Residue-level contacts at the interface:
Residue L37 in protein 1 contacts residue I42 in protein 2 (closest heavy-atom distance 4.8 Å).
Residue K40 in protein 1 is in contact with residue L41 in protein 2 (closest heavy-atom distance 4.2 Å).
Residue R19 in protein 1 contacts residue L20 in protein 2 (closest heavy-atom distance 3.7 Å).
Residue L37 in protein 1 interacts with residue L37 in protein 2 (closest heavy-atom distance 4.0 Å).
Residue R33 in protein 1 interacts with residue E38 in protein 2 (closest heavy-atom distance 2.8 Å).
Residue Y13 in protein 1 interacts with residue Y13 in protein 2 (closest heavy-atom distance 4.5 Å).
Residue H6 in protein 1 is in contact with residue S5 in protein 2 (closest heavy-atom distance 3.3 Å).
Residue I34 in protein 1 interacts with residue L37 in protein 2 (closest heavy-atom distance 4.2 Å).
Residue L20 in protein 1 interacts with residue S23 in protein 2 (closest heavy-atom distance 4.1 Å).
Residue E26 in protein 1 contacts residue E24 in protein 2 (closest heavy-atom distance 4.3 Å).
Residue E24 in protein 1 is in contact with residue S23 in protein 2 (closest heavy-atom distance 4.0 Å).
Residue L37 in protein 1 contacts residue E38 in protein 2 (closest heavy-atom distance 4.0 Å).
Residue R33 in protein 1 is in contact with residue I42 in protein 2 (closest heavy-atom distance 4.2 Å).
Residue H6 in protein 1 interacts with residue H6 in protein 2 (closest heavy-atom distance 4.2 Å).
Residue L20 in protein 1 contacts residue I16 in protein 2 (closest heavy-atom distance 4.1 Å).
Residue N27 in protein 1 interacts with residue L30 in protein 2 (closest heavy-atom distance 3.2 Å).
Residue L41 in protein 1 contacts residue K40 in protein 2 (closest heavy-atom distance 3.2 Å).
Residue L20 in protein 1 is in contact with residue L20 in protein 2 (closest heavy-atom distance 3.8 Å).
Residue I34 in protein 1 contacts residue I34 in protein 2 (closest heavy-atom distance 3.4 Å).
Residue Y13 in protein 1 is in contact with residue L9 in protein 2 (closest heavy-atom distance 3.9 Å).
Residue L41 in protein 1 contacts residue L37 in protein 2 (closest heavy-atom distance 3.6 Å).
Residue L9 in protein 1 is in contact with residue L9 in protein 2 (closest heavy-atom distance 3.5 Å).
Residue K17 in protein 1 contacts residue I16 in protein 2 (closest heavy-atom distance 4.3 Å).
Residue E26 in protein 1 interacts with residue K31 in protein 2 (closest heavy-atom distance 3.1 Å).
Residue I16 in protein 1 interacts with residue Y13 in protein 2 (closest heavy-atom distance 3.5 Å).
Residue L9 in protein 1 interacts with residue H6 in protein 2 (closest heavy-atom distance 3.6 Å).
Residue S23 in protein 1 contacts residue S23 in protein 2 (closest heavy-atom distance 2.7 Å).
Residue S23 in protein 1 interacts with residue L20 in protein 2 (closest heavy-atom distance 4.0 Å).
Residue E38 in protein 1 is in contact with residue L37 in protein 2 (closest heavy-atom distance 4.1 Å).
Residue L30 in protein 1 contacts residue K31 in protein 2 (closest heavy-atom distance 4.0 Å).
Residue L30 in protein 1 contacts residue N27 in protein 2 (closest heavy-atom distance 3.6 Å).
Residue V10 in protein 1 contacts residue L9 in protein 2 (closest heavy-atom distance 3.6 Å).
Residue S5 in protein 1 interacts with residue H6 in protein 2 (closest heavy-atom distance 3.2 Å).
Residue L30 in protein 1 interacts with residue I34 in protein 2 (closest heavy-atom distance 3.6 Å).
Residue E24 in protein 1 interacts with residue R19 in protein 2 (closest heavy-atom distance 4.0 Å).
Residue L37 in protein 1 interacts with residue I34 in protein 2 (closest heavy-atom distance 4.2 Å).
Residue I34 in protein 1 is in contact with residue L30 in protein 2 (closest heavy-atom distance 3.7 Å).
Residue S2 in protein 1 is in contact with residue E1 in protein 2 (closest heavy-atom distance 4.6 Å).
Residue I34 in protein 1 is in contact with residue R33 in protein 2 (closest heavy-atom distance 3.9 Å).
Residue N27 in protein 1 is in contact with residue S23 in protein 2 (closest heavy-atom distance 4.5 Å).
Residue I16 in protein 1 contacts residue K17 in protein 2 (closest heavy-atom distance 4.0 Å).
Residue L30 in protein 1 interacts with residue L30 in protein 2 (closest heavy-atom distance 3.9 Å).
Residue K31 in protein 1 contacts residue E26 in protein 2 (closest heavy-atom distance 3.0 Å).
Residue L37 in protein 1 is in contact with residue L41 in protein 2 (closest heavy-atom distance 3.5 Å).
Residue S23 in protein 1 is in contact with residue N27 in protein 2 (closest heavy-atom distance 3.0 Å).
Residue I16 in protein 1 contacts residue I16 in protein 2 (closest heavy-atom distance 3.9 Å).
Residue L9 in protein 1 contacts residue V10 in protein 2 (closest heavy-atom distance 3.5 Å).
Residue Y13 in protein 1 is in contact with residue I16 in protein 2 (closest heavy-atom distance 3.4 Å).
Residue S23 in protein 1 is in contact with residue E24 in protein 2 (closest heavy-atom distance 2.4 Å).
Residue N27 in protein 1 interacts with residue N27 in protein 2 (closest heavy-atom distance 2.7 Å).
Residue E26 in protein 1 contacts residue N27 in protein 2 (closest heavy-atom distance 3.5 Å).
Residue L41 in protein 1 contacts residue L41 in protein 2 (closest heavy-atom distance 4.6 Å).
Residue N27 in protein 1 contacts residue E26 in protein 2 (closest heavy-atom distance 2.9 Å).
Residue E38 in protein 1 is in contact with residue R33 in protein 2 (closest heavy-atom distance 2.8 Å).
Residue I16 in protein 1 interacts with residue L20 in protein 2 (closest heavy-atom distance 4.0 Å).
Residue H6 in protein 1 contacts residue L9 in protein 2 (closest heavy-atom distance 4.0 Å).
Residue K31 in protein 1 interacts with residue L30 in protein 2 (closest heavy-atom distance 4.0 Å).
Residue L9 in protein 1 interacts with residue Y13 in protein 2 (closest heavy-atom distance 4.2 Å).
Residue R33 in protein 1 interacts with residue I34 in protein 2 (closest heavy-atom distance 4.0 Å).
Residue L20 in protein 1 interacts with residue R19 in protein 2 (closest heavy-atom distance 3.8 Å).

These two protein chains interact to form a complex.

Sequence of protein 1:
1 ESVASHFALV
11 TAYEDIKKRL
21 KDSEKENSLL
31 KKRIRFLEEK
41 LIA

Sequence of protein 2:
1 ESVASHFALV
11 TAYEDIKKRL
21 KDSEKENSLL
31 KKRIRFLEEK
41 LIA